Sequence of chain A:
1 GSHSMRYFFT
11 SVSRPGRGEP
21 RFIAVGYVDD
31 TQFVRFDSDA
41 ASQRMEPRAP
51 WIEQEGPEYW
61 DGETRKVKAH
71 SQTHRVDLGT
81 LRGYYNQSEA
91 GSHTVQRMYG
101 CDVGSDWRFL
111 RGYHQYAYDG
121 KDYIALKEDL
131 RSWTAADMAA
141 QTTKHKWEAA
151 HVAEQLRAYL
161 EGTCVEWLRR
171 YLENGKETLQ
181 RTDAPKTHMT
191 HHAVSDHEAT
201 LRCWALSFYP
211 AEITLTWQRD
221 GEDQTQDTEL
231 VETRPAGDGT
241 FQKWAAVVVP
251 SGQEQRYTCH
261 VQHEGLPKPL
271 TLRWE

Sequence of chain B:
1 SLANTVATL

This data describes a binding interaction between two proteins.

Residue-level contacts at the interface:
Residue K66 in chain A interacts with residue N4 in chain B (closest heavy-atom distance 3.0 Å).
Residue Y7 in chain A contacts residue S1 in chain B (closest heavy-atom distance 2.9 Å).
Residue F9 in chain A contacts residue L2 in chain B (closest heavy-atom distance 3.5 Å).
Residue M5 in chain A contacts residue S1 in chain B (closest heavy-atom distance 3.9 Å).
Residue L81 in chain A is in contact with residue L9 in chain B (closest heavy-atom distance 3.4 Å).
Residue V152 in chain A contacts residue A7 in chain B (closest heavy-atom distance 4.6 Å).
Residue T80 in chain A contacts residue L9 in chain B (closest heavy-atom distance 3.8 Å).
Residue F33 in chain A interacts with residue S1 in chain B (closest heavy-atom distance 5.0 Å).
Residue Y159 in chain A contacts residue L2 in chain B (closest heavy-atom distance 3.9 Å).
Residue Y7 in chain A interacts with residue L2 in chain B (closest heavy-atom distance 3.2 Å).
Residue W147 in chain A interacts with residue A7 in chain B (closest heavy-atom distance 3.6 Å).
Residue Y59 in chain A is in contact with residue S1 in chain B (closest heavy-atom distance 4.4 Å).
Residue M45 in chain A contacts residue L2 in chain B (closest heavy-atom distance 3.4 Å).
Residue T73 in chain A contacts residue V6 in chain B (closest heavy-atom distance 3.0 Å).
Residue Y159 in chain A interacts with residue S1 in chain B (closest heavy-atom distance 2.7 Å).
Residue K146 in chain A is in contact with residue T8 in chain B (closest heavy-atom distance 4.1 Å).
Residue W147 in chain A contacts residue L9 in chain B (closest heavy-atom distance 3.6 Å).
Residue E63 in chain A is in contact with residue L2 in chain B (closest heavy-atom distance 3.0 Å).
Residue D77 in chain A interacts with residue L9 in chain B (closest heavy-atom distance 2.8 Å).
Residue Q155 in chain A contacts residue T5 in chain B (closest heavy-atom distance 4.2 Å).
Residue I124 in chain A is in contact with residue L9 in chain B (closest heavy-atom distance 4.7 Å).
Residue Y159 in chain A contacts residue A3 in chain B (closest heavy-atom distance 3.7 Å).
Residue R97 in chain A contacts residue V6 in chain B (closest heavy-atom distance 3.6 Å).
Residue T163 in chain A is in contact with residue S1 in chain B (closest heavy-atom distance 4.7 Å).
Residue K146 in chain A contacts residue L9 in chain B (closest heavy-atom distance 2.8 Å).
Residue Y123 in chain A interacts with residue L9 in chain B (closest heavy-atom distance 3.9 Å).
Residue T143 in chain A contacts residue L9 in chain B (closest heavy-atom distance 2.7 Å).
Residue D77 in chain A contacts residue T8 in chain B (closest heavy-atom distance 3.4 Å).
Residue W167 in chain A is in contact with residue S1 in chain B (closest heavy-atom distance 3.7 Å).
Residue D77 in chain A is in contact with residue A7 in chain B (closest heavy-atom distance 4.9 Å).
Residue R97 in chain A is in contact with residue A7 in chain B (closest heavy-atom distance 4.5 Å).
Residue E63 in chain A contacts residue S1 in chain B (closest heavy-atom distance 2.8 Å).
Residue Y171 in chain A is in contact with residue S1 in chain B (closest heavy-atom distance 2.7 Å).
Residue W147 in chain A contacts residue T8 in chain B (closest heavy-atom distance 2.8 Å).
Residue H70 in chain A interacts with residue L2 in chain B (closest heavy-atom distance 4.3 Å).
Residue A69 in chain A interacts with residue V6 in chain B (closest heavy-atom distance 4.6 Å).
Residue K66 in chain A contacts residue L2 in chain B (closest heavy-atom distance 4.2 Å).
Residue Y99 in chain A contacts residue A3 in chain B (closest heavy-atom distance 3.0 Å).
Residue K66 in chain A interacts with residue A3 in chain B (closest heavy-atom distance 4.0 Å).
Residue T73 in chain A interacts with residue T8 in chain B (closest heavy-atom distance 3.9 Å).
Residue H70 in chain A contacts residue V6 in chain B (closest heavy-atom distance 3.6 Å).
Residue Y84 in chain A interacts with residue L9 in chain B (closest heavy-atom distance 3.5 Å).
Residue Y99 in chain A interacts with residue L2 in chain B (closest heavy-atom distance 3.5 Å).
Residue H70 in chain A contacts residue A3 in chain B (closest heavy-atom distance 3.4 Å).
Residue T73 in chain A is in contact with residue A7 in chain B (closest heavy-atom distance 3.9 Å).
Residue K66 in chain A is in contact with residue S1 in chain B (closest heavy-atom distance 4.9 Å).
Residue R65 in chain A interacts with residue N4 in chain B (closest heavy-atom distance 3.7 Å).
Residue Y116 in chain A contacts residue L9 in chain B (closest heavy-atom distance 3.2 Å).
Residue V67 in chain A interacts with residue L2 in chain B (closest heavy-atom distance 3.6 Å).
Residue V76 in chain A interacts with residue T8 in chain B (closest heavy-atom distance 3.9 Å).
Residue H74 in chain A contacts residue V6 in chain B (closest heavy-atom distance 5.0 Å).